Sequence of the second protein:
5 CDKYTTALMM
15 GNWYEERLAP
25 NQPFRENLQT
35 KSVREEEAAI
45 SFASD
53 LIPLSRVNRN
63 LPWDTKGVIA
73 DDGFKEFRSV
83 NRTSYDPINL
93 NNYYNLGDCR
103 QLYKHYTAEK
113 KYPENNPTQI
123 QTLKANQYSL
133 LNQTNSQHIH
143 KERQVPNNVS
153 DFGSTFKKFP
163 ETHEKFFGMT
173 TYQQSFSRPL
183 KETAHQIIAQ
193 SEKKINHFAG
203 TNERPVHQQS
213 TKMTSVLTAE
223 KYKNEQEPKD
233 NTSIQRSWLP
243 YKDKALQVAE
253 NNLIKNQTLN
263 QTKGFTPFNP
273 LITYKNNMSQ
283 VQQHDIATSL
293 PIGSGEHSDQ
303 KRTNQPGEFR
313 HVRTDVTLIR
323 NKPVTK

Sequence of the first protein:
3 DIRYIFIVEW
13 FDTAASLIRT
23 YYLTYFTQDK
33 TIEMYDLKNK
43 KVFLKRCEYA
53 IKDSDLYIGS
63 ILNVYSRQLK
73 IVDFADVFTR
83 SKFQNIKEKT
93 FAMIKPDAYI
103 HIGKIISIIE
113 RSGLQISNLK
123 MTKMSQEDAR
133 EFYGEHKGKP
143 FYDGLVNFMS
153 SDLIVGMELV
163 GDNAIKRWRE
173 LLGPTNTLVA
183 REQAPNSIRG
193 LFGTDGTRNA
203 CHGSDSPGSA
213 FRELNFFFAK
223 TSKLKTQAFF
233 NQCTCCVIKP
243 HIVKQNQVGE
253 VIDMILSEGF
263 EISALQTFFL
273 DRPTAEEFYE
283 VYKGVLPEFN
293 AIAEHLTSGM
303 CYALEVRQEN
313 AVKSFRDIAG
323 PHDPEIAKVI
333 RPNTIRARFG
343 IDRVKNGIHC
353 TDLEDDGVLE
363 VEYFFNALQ

This data describes a binding interaction between two proteins.

Interface contacts:
Residue K222 in the first protein interacts with residue H107 in the second protein (closest heavy-atom distance 3.0 Å).
Residue F271 in the first protein contacts residue Q103 in the second protein (closest heavy-atom distance 3.7 Å).
Residue D358 in the first protein contacts residue R145 in the second protein (closest heavy-atom distance 4.1 Å).
Residue A221 in the first protein contacts residue Y108 in the second protein (closest heavy-atom distance 3.8 Å).
Residue F220 in the first protein contacts residue Y108 in the second protein (closest heavy-atom distance 3.3 Å).
Residue L370 in the first protein interacts with residue L104 in the second protein (closest heavy-atom distance 3.7 Å).
Residue N217 in the first protein interacts with residue Y108 in the second protein (closest heavy-atom distance 3.3 Å).
Residue F13 in the first protein contacts residue A127 in the second protein (closest heavy-atom distance 4.1 Å).
Residue T22 in the first protein is in contact with residue T120 in the second protein (closest heavy-atom distance 3.3 Å).
Residue N120 in the first protein interacts with residue K106 in the second protein (closest heavy-atom distance 3.2 Å).
Residue L19 in the first protein is in contact with residue Q123 in the second protein (closest heavy-atom distance 4.0 Å).
Residue F220 in the first protein is in contact with residue K106 in the second protein (closest heavy-atom distance 4.2 Å).
Residue Y59 in the first protein interacts with residue K106 in the second protein (closest heavy-atom distance 3.7 Å).
Residue K222 in the first protein is in contact with residue Y105 in the second protein (closest heavy-atom distance 3.8 Å).
Residue F13 in the first protein interacts with residue C101 in the second protein (closest heavy-atom distance 3.2 Å).
Residue S119 in the first protein interacts with residue K106 in the second protein (closest heavy-atom distance 2.9 Å).
Residue A369 in the first protein is in contact with residue N134 in the second protein (closest heavy-atom distance 3.9 Å).
Residue E279 in the first protein contacts residue Y130 in the second protein (closest heavy-atom distance 2.9 Å).
Residue F270 in the first protein contacts residue L104 in the second protein (closest heavy-atom distance 3.9 Å).
Residue E279 in the first protein interacts with residue Q129 in the second protein (closest heavy-atom distance 3.9 Å).
Residue F220 in the first protein is in contact with residue H107 in the second protein (closest heavy-atom distance 3.4 Å).
Residue N368 in the first protein contacts residue T136 in the second protein (closest heavy-atom distance 3.5 Å).
Residue Q268 in the first protein interacts with residue Y105 in the second protein (closest heavy-atom distance 3.4 Å).
Residue L361 in the first protein interacts with residue H140 in the second protein (closest heavy-atom distance 3.5 Å).
Residue K40 in the first protein contacts residue P119 in the second protein (closest heavy-atom distance 2.7 Å).
Residue L216 in the first protein interacts with residue Y108 in the second protein (closest heavy-atom distance 3.4 Å).
Residue F13 in the first protein is in contact with residue R102 in the second protein (closest heavy-atom distance 4.2 Å).
Residue E160 in the first protein is in contact with residue K106 in the second protein (closest heavy-atom distance 4.0 Å).
Residue T15 in the first protein interacts with residue R102 in the second protein (closest heavy-atom distance 3.3 Å).
Residue I63 in the first protein interacts with residue Q103 in the second protein (closest heavy-atom distance 3.7 Å).
Residue A369 in the first protein is in contact with residue Y130 in the second protein (closest heavy-atom distance 3.3 Å).
Residue L370 in the first protein contacts residue Y130 in the second protein (closest heavy-atom distance 3.3 Å).
Residue S18 in the first protein interacts with residue T124 in the second protein (closest heavy-atom distance 2.8 Å).
Residue E279 in the first protein interacts with residue L132 in the second protein (closest heavy-atom distance 2.7 Å).
Residue K40 in the first protein is in contact with residue T120 in the second protein (closest heavy-atom distance 2.8 Å).
Residue G61 in the first protein is in contact with residue K106 in the second protein (closest heavy-atom distance 3.2 Å).
Residue S18 in the first protein contacts residue L125 in the second protein (closest heavy-atom distance 3.2 Å).
Residue Q371 in the first protein is in contact with residue Y130 in the second protein (closest heavy-atom distance 3.8 Å).
Residue F271 in the first protein interacts with residue K106 in the second protein (closest heavy-atom distance 3.7 Å).
Residue E11 in the first protein is in contact with residue K112 in the second protein (closest heavy-atom distance 3.4 Å).
Residue I20 in the first protein contacts residue Q121 in the second protein (closest heavy-atom distance 3.0 Å).
Residue Q70 in the first protein is in contact with residue Q103 in the second protein (closest heavy-atom distance 3.1 Å).
Residue T269 in the first protein interacts with residue Y105 in the second protein (closest heavy-atom distance 4.0 Å).
Residue D357 in the first protein interacts with residue K143 in the second protein (closest heavy-atom distance 4.2 Å).
Residue E364 in the first protein interacts with residue N137 in the second protein (closest heavy-atom distance 4.0 Å).
Residue K222 in the first protein is in contact with residue Y108 in the second protein (closest heavy-atom distance 2.9 Å).
Residue T15 in the first protein contacts residue A127 in the second protein (closest heavy-atom distance 4.1 Å).
Residue L272 in the first protein interacts with residue L104 in the second protein (closest heavy-atom distance 3.7 Å).
Residue F13 in the first protein contacts residue K126 in the second protein (closest heavy-atom distance 4.0 Å).
Residue E279 in the first protein contacts residue S131 in the second protein (closest heavy-atom distance 3.2 Å).
Residue E11 in the first protein interacts with residue Y114 in the second protein (closest heavy-atom distance 3.9 Å).
Residue F13 in the first protein contacts residue D100 in the second protein (closest heavy-atom distance 4.0 Å).
Residue L19 in the first protein is in contact with residue Q121 in the second protein (closest heavy-atom distance 3.1 Å).
Residue S18 in the first protein is in contact with residue K126 in the second protein (closest heavy-atom distance 3.0 Å).
Residue F271 in the first protein contacts residue L104 in the second protein (closest heavy-atom distance 2.7 Å).
Residue I20 in the first protein interacts with residue I122 in the second protein (closest heavy-atom distance 3.6 Å).
Residue K40 in the first protein contacts residue Q121 in the second protein (closest heavy-atom distance 2.7 Å).
Residue Q70 in the first protein is in contact with residue R102 in the second protein (closest heavy-atom distance 2.7 Å).
Residue I20 in the first protein interacts with residue T120 in the second protein (closest heavy-atom distance 3.8 Å).
Residue V360 in the first protein contacts residue H140 in the second protein (closest heavy-atom distance 3.5 Å).